The following describes two proteins that form a bound complex.

Sequence of protein 1:
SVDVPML

Residue-level contacts at the interface:
Residue L84 in protein 2 is in contact with residue L8 in protein 1 (closest heavy-atom distance 4.3 Å).
Residue R53 in protein 2 is in contact with residue S1 in protein 1 (closest heavy-atom distance 3.4 Å).
Residue I63 in protein 2 contacts residue L8 in protein 1 (closest heavy-atom distance 4.3 Å).
Residue N58 in protein 2 contacts residue S1 in protein 1 (closest heavy-atom distance 3.1 Å).
Residue Y96 in protein 2 contacts residue L8 in protein 1 (closest heavy-atom distance 4.1 Å).
Residue I61 in protein 2 is in contact with residue V5 in protein 1 (closest heavy-atom distance 3.5 Å).
Residue K59 in protein 2 is in contact with residue S1 in protein 1 (closest heavy-atom distance 4.8 Å).
Residue K59 in protein 2 is in contact with residue V5 in protein 1 (closest heavy-atom distance 3.9 Å).
Residue V81 in protein 2 is in contact with residue L8 in protein 1 (closest heavy-atom distance 3.9 Å).
Residue K62 in protein 2 is in contact with residue V5 in protein 1 (closest heavy-atom distance 4.2 Å).
Residue V23 in protein 2 contacts residue V2 in protein 1 (closest heavy-atom distance 4.8 Å).
Residue S60 in protein 2 is in contact with residue V5 in protein 1 (closest heavy-atom distance 2.9 Å).
Residue I61 in protein 2 is in contact with residue M7 in protein 1 (closest heavy-atom distance 4.0 Å).
Residue T51 in protein 2 contacts residue D3 in protein 1 (closest heavy-atom distance 4.5 Å).
Residue L52 in protein 2 interacts with residue M7 in protein 1 (closest heavy-atom distance 4.9 Å).
Residue K62 in protein 2 interacts with residue L8 in protein 1 (closest heavy-atom distance 3.5 Å).
Residue I61 in protein 2 is in contact with residue P6 in protein 1 (closest heavy-atom distance 4.9 Å).
Residue N58 in protein 2 interacts with residue V2 in protein 1 (closest heavy-atom distance 3.5 Å).
Residue R53 in protein 2 interacts with residue V2 in protein 1 (closest heavy-atom distance 3.5 Å).
Residue R38 in protein 2 contacts residue V2 in protein 1 (closest heavy-atom distance 4.2 Å).
Residue L27 in protein 2 is in contact with residue V2 in protein 1 (closest heavy-atom distance 4.4 Å).
Residue D67 in protein 2 contacts residue L8 in protein 1 (closest heavy-atom distance 4.7 Å).
Residue R20 in protein 2 contacts residue D3 in protein 1 (closest heavy-atom distance 3.0 Å).
Residue S60 in protein 2 is in contact with residue D3 in protein 1 (closest heavy-atom distance 2.8 Å).
Residue R53 in protein 2 contacts residue D3 in protein 1 (closest heavy-atom distance 3.1 Å).
Residue R28 in protein 2 is in contact with residue V2 in protein 1 (closest heavy-atom distance 4.6 Å).
Residue K62 in protein 2 is in contact with residue P6 in protein 1 (closest heavy-atom distance 3.6 Å).
Residue I61 in protein 2 interacts with residue L8 in protein 1 (closest heavy-atom distance 4.5 Å).
Residue R20 in protein 2 is in contact with residue V2 in protein 1 (closest heavy-atom distance 4.9 Å).
Residue S60 in protein 2 is in contact with residue M7 in protein 1 (closest heavy-atom distance 3.5 Å).
Residue R38 in protein 2 is in contact with residue D3 in protein 1 (closest heavy-atom distance 3.5 Å).
Residue N24 in protein 2 is in contact with residue V2 in protein 1 (closest heavy-atom distance 3.5 Å).
Residue I85 in protein 2 is in contact with residue L8 in protein 1 (closest heavy-atom distance 3.3 Å).
Residue P98 in protein 2 interacts with residue M7 in protein 1 (closest heavy-atom distance 3.4 Å).
Residue K62 in protein 2 interacts with residue M7 in protein 1 (closest heavy-atom distance 3.4 Å).
Residue K59 in protein 2 contacts residue M7 in protein 1 (closest heavy-atom distance 3.7 Å).
Residue L100 in protein 2 is in contact with residue M7 in protein 1 (closest heavy-atom distance 4.2 Å).

Sequence of protein 2:
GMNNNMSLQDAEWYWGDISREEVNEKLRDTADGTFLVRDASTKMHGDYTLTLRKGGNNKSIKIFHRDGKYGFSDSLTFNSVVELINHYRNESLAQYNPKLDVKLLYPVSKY